Sequence of protein 2:
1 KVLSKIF

These two protein chains interact to form a complex.

Contacts between the two chains:
Residue I132 in protein 1 contacts residue K1 in protein 2 (closest heavy-atom distance 4.5 Å).
Residue T169 in protein 1 is in contact with residue K1 in protein 2 (closest heavy-atom distance 3.0 Å).
Residue D358 in protein 1 is in contact with residue F7 in protein 2 (closest heavy-atom distance 4.2 Å).
Residue G357 in protein 1 contacts residue I6 in protein 2 (closest heavy-atom distance 4.4 Å).
Residue M74 in protein 1 is in contact with residue K5 in protein 2 (closest heavy-atom distance 3.3 Å).
Residue Y79 in protein 1 contacts residue K1 in protein 2 (closest heavy-atom distance 4.5 Å).
Residue D71 in protein 1 interacts with residue K5 in protein 2 (closest heavy-atom distance 4.2 Å).
Residue D358 in protein 1 contacts residue L3 in protein 2 (closest heavy-atom distance 4.6 Å).
Residue I356 in protein 1 contacts residue I6 in protein 2 (closest heavy-atom distance 4.0 Å).
Residue L193 in protein 1 is in contact with residue I6 in protein 2 (closest heavy-atom distance 4.3 Å).
Residue V68 in protein 1 interacts with residue L3 in protein 2 (closest heavy-atom distance 3.9 Å).
Residue I356 in protein 1 is in contact with residue F7 in protein 2 (closest heavy-atom distance 3.1 Å).
Residue F198 in protein 1 contacts residue K5 in protein 2 (closest heavy-atom distance 3.5 Å).
Residue D72 in protein 1 contacts residue K5 in protein 2 (closest heavy-atom distance 2.8 Å).
Residue R76 in protein 1 contacts residue L3 in protein 2 (closest heavy-atom distance 3.6 Å).
Residue F198 in protein 1 is in contact with residue I6 in protein 2 (closest heavy-atom distance 3.1 Å).
Residue G357 in protein 1 interacts with residue S4 in protein 2 (closest heavy-atom distance 3.3 Å).
Residue L361 in protein 1 interacts with residue V2 in protein 2 (closest heavy-atom distance 3.6 Å).
Residue N133 in protein 1 is in contact with residue K1 in protein 2 (closest heavy-atom distance 3.4 Å).
Residue D70 in protein 1 contacts residue K5 in protein 2 (closest heavy-atom distance 3.1 Å).
Residue Y67 in protein 1 is in contact with residue K1 in protein 2 (closest heavy-atom distance 3.2 Å).
Residue S292 in protein 1 contacts residue L3 in protein 2 (closest heavy-atom distance 3.7 Å).
Residue H200 in protein 1 interacts with residue I6 in protein 2 (closest heavy-atom distance 4.1 Å).
Residue D70 in protein 1 interacts with residue L3 in protein 2 (closest heavy-atom distance 3.3 Å).
Residue D358 in protein 1 is in contact with residue S4 in protein 2 (closest heavy-atom distance 3.1 Å).
Residue I356 in protein 1 contacts residue K5 in protein 2 (closest heavy-atom distance 4.4 Å).
Residue A170 in protein 1 contacts residue K1 in protein 2 (closest heavy-atom distance 4.1 Å).
Residue F198 in protein 1 contacts residue S4 in protein 2 (closest heavy-atom distance 3.4 Å).
Residue F134 in protein 1 interacts with residue K1 in protein 2 (closest heavy-atom distance 3.9 Å).
Residue G357 in protein 1 is in contact with residue F7 in protein 2 (closest heavy-atom distance 4.1 Å).
Residue G171 in protein 1 is in contact with residue V2 in protein 2 (closest heavy-atom distance 3.2 Å).
Residue H185 in protein 1 interacts with residue S4 in protein 2 (closest heavy-atom distance 2.8 Å).
Residue H200 in protein 1 interacts with residue F7 in protein 2 (closest heavy-atom distance 2.9 Å).
Residue V68 in protein 1 contacts residue K1 in protein 2 (closest heavy-atom distance 3.3 Å).
Residue F75 in protein 1 interacts with residue K5 in protein 2 (closest heavy-atom distance 3.8 Å).
Residue D71 in protein 1 is in contact with residue L3 in protein 2 (closest heavy-atom distance 4.4 Å).
Residue S199 in protein 1 contacts residue I6 in protein 2 (closest heavy-atom distance 3.5 Å).
Residue F77 in protein 1 is in contact with residue L3 in protein 2 (closest heavy-atom distance 3.6 Å).
Residue Y183 in protein 1 contacts residue S4 in protein 2 (closest heavy-atom distance 3.4 Å).
Residue L135 in protein 1 interacts with residue K1 in protein 2 (closest heavy-atom distance 4.4 Å).
Residue F77 in protein 1 contacts residue K1 in protein 2 (closest heavy-atom distance 3.8 Å).
Residue F77 in protein 1 contacts residue V2 in protein 2 (closest heavy-atom distance 3.4 Å).
Residue G359 in protein 1 is in contact with residue V2 in protein 2 (closest heavy-atom distance 3.9 Å).
Residue S187 in protein 1 is in contact with residue I6 in protein 2 (closest heavy-atom distance 3.9 Å).
Residue K197 in protein 1 contacts residue K5 in protein 2 (closest heavy-atom distance 3.8 Å).
Residue E69 in protein 1 contacts residue L3 in protein 2 (closest heavy-atom distance 3.9 Å).
Residue H185 in protein 1 interacts with residue I6 in protein 2 (closest heavy-atom distance 3.6 Å).
Residue A170 in protein 1 interacts with residue V2 in protein 2 (closest heavy-atom distance 4.1 Å).
Residue F198 in protein 1 contacts residue L3 in protein 2 (closest heavy-atom distance 4.5 Å).
Residue V68 in protein 1 contacts residue V2 in protein 2 (closest heavy-atom distance 4.2 Å).
Residue G355 in protein 1 is in contact with residue I6 in protein 2 (closest heavy-atom distance 4.7 Å).
Residue N360 in protein 1 interacts with residue V2 in protein 2 (closest heavy-atom distance 3.4 Å).
Residue F75 in protein 1 contacts residue L3 in protein 2 (closest heavy-atom distance 3.4 Å).
Residue Y183 in protein 1 contacts residue V2 in protein 2 (closest heavy-atom distance 3.9 Å).
Residue G357 in protein 1 contacts residue K5 in protein 2 (closest heavy-atom distance 3.1 Å).
Residue D358 in protein 1 contacts residue K5 in protein 2 (closest heavy-atom distance 2.8 Å).
Residue G359 in protein 1 interacts with residue S4 in protein 2 (closest heavy-atom distance 3.0 Å).
Residue H185 in protein 1 contacts residue K5 in protein 2 (closest heavy-atom distance 3.4 Å).
Residue G171 in protein 1 contacts residue K1 in protein 2 (closest heavy-atom distance 4.2 Å).
Residue L361 in protein 1 contacts residue K1 in protein 2 (closest heavy-atom distance 3.7 Å).

Sequence of protein 1:
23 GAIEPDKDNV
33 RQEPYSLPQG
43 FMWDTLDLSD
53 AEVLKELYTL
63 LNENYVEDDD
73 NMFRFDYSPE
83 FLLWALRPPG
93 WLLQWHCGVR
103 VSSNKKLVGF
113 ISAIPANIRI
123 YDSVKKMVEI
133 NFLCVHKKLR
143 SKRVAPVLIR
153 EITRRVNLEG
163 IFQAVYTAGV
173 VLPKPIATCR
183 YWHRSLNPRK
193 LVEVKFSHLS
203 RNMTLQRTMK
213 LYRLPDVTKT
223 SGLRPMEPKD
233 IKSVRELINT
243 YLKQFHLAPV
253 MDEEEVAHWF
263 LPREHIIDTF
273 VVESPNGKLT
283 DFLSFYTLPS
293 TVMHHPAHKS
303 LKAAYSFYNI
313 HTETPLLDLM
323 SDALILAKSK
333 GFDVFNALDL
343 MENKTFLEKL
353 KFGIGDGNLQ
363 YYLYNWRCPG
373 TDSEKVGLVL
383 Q